Sequence of chain A:
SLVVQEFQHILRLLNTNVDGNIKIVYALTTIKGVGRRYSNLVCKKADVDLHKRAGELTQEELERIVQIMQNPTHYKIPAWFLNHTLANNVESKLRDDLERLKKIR

This data describes a binding interaction between two proteins.

Contacts between the two chains:
Residue T751 in chain B interacts with residue L113 in chain A (closest heavy-atom distance 4.5 Å).
Residue L744 in chain B is in contact with residue E106 in chain A (closest heavy-atom distance 4.7 Å).

Sequence of chain B:
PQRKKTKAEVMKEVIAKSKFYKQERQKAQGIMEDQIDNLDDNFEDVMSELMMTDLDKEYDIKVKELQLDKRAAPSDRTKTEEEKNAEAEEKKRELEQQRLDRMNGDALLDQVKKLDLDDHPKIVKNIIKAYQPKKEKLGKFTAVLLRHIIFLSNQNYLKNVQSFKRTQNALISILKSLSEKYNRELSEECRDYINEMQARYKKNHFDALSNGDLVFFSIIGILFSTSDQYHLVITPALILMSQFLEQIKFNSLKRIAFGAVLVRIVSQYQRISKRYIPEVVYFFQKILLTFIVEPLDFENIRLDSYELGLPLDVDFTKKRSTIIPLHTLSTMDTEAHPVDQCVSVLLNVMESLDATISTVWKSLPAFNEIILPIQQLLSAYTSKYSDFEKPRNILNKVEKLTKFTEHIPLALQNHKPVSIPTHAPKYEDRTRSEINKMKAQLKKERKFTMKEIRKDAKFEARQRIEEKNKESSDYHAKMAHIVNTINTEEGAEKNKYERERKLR